These two protein chains interact to form a complex.

Sequence of chain B:
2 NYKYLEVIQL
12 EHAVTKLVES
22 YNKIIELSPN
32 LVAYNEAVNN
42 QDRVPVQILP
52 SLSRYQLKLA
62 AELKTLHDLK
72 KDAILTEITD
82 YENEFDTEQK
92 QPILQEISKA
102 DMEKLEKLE

Sequence of chain A:
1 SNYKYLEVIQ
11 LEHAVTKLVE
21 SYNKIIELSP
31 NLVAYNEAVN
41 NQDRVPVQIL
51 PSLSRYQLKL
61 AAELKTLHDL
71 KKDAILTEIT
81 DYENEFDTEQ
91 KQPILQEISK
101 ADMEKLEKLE

Interface contacts:
Residue F86 in chain A contacts residue S54 in chain B (closest heavy-atom distance 3.6 Å).
Residue V15 in chain A interacts with residue I25 in chain B (closest heavy-atom distance 3.6 Å).
Residue Y56 in chain A interacts with residue F86 in chain B (closest heavy-atom distance 3.5 Å).
Residue S52 in chain A is in contact with residue E12 in chain B (closest heavy-atom distance 3.5 Å).
Residue Q10 in chain A contacts residue L28 in chain B (closest heavy-atom distance 3.6 Å).
Residue P93 in chain A interacts with residue E63 in chain B (closest heavy-atom distance 2.8 Å).
Residue K17 in chain A contacts residue S21 in chain B (closest heavy-atom distance 3.5 Å).
Residue R55 in chain A interacts with residue F86 in chain B (closest heavy-atom distance 3.6 Å).
Residue K105 in chain A contacts residue N31 in chain B (closest heavy-atom distance 3.3 Å).
Residue R55 in chain A interacts with residue E12 in chain B (closest heavy-atom distance 3.0 Å).
Residue L28 in chain A contacts residue Q10 in chain B (closest heavy-atom distance 3.5 Å).
Residue E12 in chain A is in contact with residue R55 in chain B (closest heavy-atom distance 3.2 Å).
Residue K59 in chain A contacts residue Q90 in chain B (closest heavy-atom distance 3.1 Å).
Residue Y82 in chain A contacts residue K59 in chain B (closest heavy-atom distance 3.1 Å).
Residue Q57 in chain A interacts with residue T16 in chain B (closest heavy-atom distance 3.3 Å).
Residue Y82 in chain A is in contact with residue L60 in chain B (closest heavy-atom distance 3.4 Å).
Residue S52 in chain A contacts residue V8 in chain B (closest heavy-atom distance 3.2 Å).
Residue L18 in chain A is in contact with residue S21 in chain B (closest heavy-atom distance 3.5 Å).
Residue Q92 in chain A is in contact with residue K59 in chain B (closest heavy-atom distance 3.0 Å).
Residue F86 in chain A contacts residue Y56 in chain B (closest heavy-atom distance 3.5 Å).
Residue V15 in chain A interacts with residue A61 in chain B (closest heavy-atom distance 3.6 Å).
Residue Y3 in chain A interacts with residue P30 in chain B (closest heavy-atom distance 3.5 Å).
Residue Y82 in chain A contacts residue E63 in chain B (closest heavy-atom distance 2.4 Å).
Residue K72 in chain A contacts residue K72 in chain B (closest heavy-atom distance 3.2 Å).
Residue K59 in chain A contacts residue F86 in chain B (closest heavy-atom distance 3.6 Å).
Residue Q48 in chain A contacts residue Y5 in chain B (closest heavy-atom distance 3.4 Å).
Residue E63 in chain A contacts residue Y82 in chain B (closest heavy-atom distance 2.5 Å).
Residue L95 in chain A is in contact with residue E63 in chain B (closest heavy-atom distance 3.2 Å).
Residue K24 in chain A contacts residue Q10 in chain B (closest heavy-atom distance 3.6 Å).
Residue E63 in chain A contacts residue P93 in chain B (closest heavy-atom distance 2.8 Å).
Residue L18 in chain A contacts residue L18 in chain B (closest heavy-atom distance 3.6 Å).
Residue S21 in chain A interacts with residue K17 in chain B (closest heavy-atom distance 3.6 Å).
Residue V15 in chain A contacts residue Q57 in chain B (closest heavy-atom distance 3.6 Å).
Residue E7 in chain A contacts residue L28 in chain B (closest heavy-atom distance 3.4 Å).
Residue K59 in chain A is in contact with residue Y82 in chain B (closest heavy-atom distance 3.2 Å).
Residue L70 in chain A is in contact with residue A101 in chain B (closest heavy-atom distance 3.6 Å).
Residue F86 in chain A contacts residue K59 in chain B (closest heavy-atom distance 3.6 Å).
Residue L11 in chain A is in contact with residue S29 in chain B (closest heavy-atom distance 3.6 Å).
Residue Y5 in chain A is in contact with residue Q48 in chain B (closest heavy-atom distance 3.6 Å).
Residue E97 in chain A interacts with residue E63 in chain B (closest heavy-atom distance 3.6 Å).
Residue Q90 in chain A is in contact with residue K59 in chain B (closest heavy-atom distance 3.1 Å).
Residue E97 in chain A contacts residue T66 in chain B (closest heavy-atom distance 3.5 Å).
Residue S21 in chain A interacts with residue A14 in chain B (closest heavy-atom distance 3.5 Å).
Residue Y56 in chain A interacts with residue E83 in chain B (closest heavy-atom distance 3.6 Å).
Residue K59 in chain A is in contact with residue Q92 in chain B (closest heavy-atom distance 2.7 Å).
Residue T16 in chain A is in contact with residue Q57 in chain B (closest heavy-atom distance 3.1 Å).
Residue A101 in chain A is in contact with residue L70 in chain B (closest heavy-atom distance 3.5 Å).
Residue P30 in chain A is in contact with residue Y3 in chain B (closest heavy-atom distance 3.5 Å).
Residue N31 in chain A contacts residue K105 in chain B (closest heavy-atom distance 3.4 Å).
Residue E12 in chain A is in contact with residue S52 in chain B (closest heavy-atom distance 3.4 Å).
Residue L60 in chain A is in contact with residue Y82 in chain B (closest heavy-atom distance 3.5 Å).
Residue V8 in chain A interacts with residue S52 in chain B (closest heavy-atom distance 3.4 Å).
Residue E83 in chain A interacts with residue Y56 in chain B (closest heavy-atom distance 3.3 Å).
Residue N40 in chain A is in contact with residue K91 in chain B (closest heavy-atom distance 3.1 Å).
Residue E63 in chain A interacts with residue L95 in chain B (closest heavy-atom distance 3.2 Å).
Residue S54 in chain A interacts with residue F86 in chain B (closest heavy-atom distance 3.5 Å).
Residue K91 in chain A interacts with residue N40 in chain B (closest heavy-atom distance 2.9 Å).
Residue A14 in chain A contacts residue S21 in chain B (closest heavy-atom distance 3.4 Å).
Residue N2 in chain A interacts with residue A34 in chain B (closest heavy-atom distance 3.4 Å).
Residue F86 in chain A is in contact with residue R55 in chain B (closest heavy-atom distance 3.4 Å).